Sequence of protein 1:
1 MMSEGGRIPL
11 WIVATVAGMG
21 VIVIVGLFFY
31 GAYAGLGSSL

Sequence of protein 2:
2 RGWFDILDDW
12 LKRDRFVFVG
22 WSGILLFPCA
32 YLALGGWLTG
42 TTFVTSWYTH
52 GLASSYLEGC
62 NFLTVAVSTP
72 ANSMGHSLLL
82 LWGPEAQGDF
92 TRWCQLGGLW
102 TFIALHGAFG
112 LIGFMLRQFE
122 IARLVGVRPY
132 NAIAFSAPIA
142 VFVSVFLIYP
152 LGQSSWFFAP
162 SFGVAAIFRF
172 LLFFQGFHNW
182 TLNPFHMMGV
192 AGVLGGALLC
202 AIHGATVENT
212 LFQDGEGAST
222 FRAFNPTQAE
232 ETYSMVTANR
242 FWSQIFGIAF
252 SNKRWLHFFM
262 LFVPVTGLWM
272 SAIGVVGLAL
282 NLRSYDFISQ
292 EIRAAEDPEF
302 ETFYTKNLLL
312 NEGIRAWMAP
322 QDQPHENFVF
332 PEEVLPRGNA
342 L

This data describes a binding interaction between two proteins.

Contacts between the two chains:
Residue E59 in protein 2 contacts residue G37 in protein 1 (closest heavy-atom distance 4.5 Å).
Residue G60 in protein 2 interacts with residue L36 in protein 1 (closest heavy-atom distance 3.5 Å).
Residue C61 in protein 2 is in contact with residue G37 in protein 1 (closest heavy-atom distance 5.0 Å).
Residue E59 in protein 2 contacts residue L36 in protein 1 (closest heavy-atom distance 3.6 Å).
Residue L58 in protein 2 is in contact with residue L36 in protein 1 (closest heavy-atom distance 2.9 Å).
Residue G60 in protein 2 is in contact with residue G37 in protein 1 (closest heavy-atom distance 2.9 Å).